Sequence of the first protein:
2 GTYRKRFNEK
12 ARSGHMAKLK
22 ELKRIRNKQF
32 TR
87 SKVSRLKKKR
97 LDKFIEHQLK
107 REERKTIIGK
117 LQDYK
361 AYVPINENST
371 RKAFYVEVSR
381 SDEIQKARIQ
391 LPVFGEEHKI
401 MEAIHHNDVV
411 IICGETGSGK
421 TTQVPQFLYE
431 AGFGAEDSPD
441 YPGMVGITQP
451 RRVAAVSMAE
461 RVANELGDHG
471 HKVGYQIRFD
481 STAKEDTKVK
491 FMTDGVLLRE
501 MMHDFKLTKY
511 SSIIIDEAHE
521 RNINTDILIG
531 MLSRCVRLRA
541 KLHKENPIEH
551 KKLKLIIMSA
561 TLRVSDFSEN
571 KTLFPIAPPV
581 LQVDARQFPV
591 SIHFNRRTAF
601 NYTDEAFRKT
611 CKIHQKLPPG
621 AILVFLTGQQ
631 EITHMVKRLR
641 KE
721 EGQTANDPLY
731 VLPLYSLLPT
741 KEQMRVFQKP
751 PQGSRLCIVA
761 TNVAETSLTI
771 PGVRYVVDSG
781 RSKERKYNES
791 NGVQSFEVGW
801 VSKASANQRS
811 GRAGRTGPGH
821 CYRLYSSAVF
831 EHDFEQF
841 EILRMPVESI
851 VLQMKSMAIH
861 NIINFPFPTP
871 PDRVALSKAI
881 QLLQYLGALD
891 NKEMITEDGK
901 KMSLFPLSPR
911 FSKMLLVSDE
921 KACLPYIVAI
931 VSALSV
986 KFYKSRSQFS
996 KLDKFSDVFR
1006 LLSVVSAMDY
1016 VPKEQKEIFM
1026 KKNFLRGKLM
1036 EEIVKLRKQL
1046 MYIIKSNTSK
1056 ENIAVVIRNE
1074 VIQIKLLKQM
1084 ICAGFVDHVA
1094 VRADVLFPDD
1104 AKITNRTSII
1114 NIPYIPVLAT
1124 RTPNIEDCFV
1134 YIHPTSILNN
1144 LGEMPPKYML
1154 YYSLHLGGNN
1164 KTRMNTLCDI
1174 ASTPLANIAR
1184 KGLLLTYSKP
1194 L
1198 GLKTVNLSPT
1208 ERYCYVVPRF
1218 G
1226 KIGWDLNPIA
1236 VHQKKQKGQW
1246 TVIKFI

Sequence of the second protein:
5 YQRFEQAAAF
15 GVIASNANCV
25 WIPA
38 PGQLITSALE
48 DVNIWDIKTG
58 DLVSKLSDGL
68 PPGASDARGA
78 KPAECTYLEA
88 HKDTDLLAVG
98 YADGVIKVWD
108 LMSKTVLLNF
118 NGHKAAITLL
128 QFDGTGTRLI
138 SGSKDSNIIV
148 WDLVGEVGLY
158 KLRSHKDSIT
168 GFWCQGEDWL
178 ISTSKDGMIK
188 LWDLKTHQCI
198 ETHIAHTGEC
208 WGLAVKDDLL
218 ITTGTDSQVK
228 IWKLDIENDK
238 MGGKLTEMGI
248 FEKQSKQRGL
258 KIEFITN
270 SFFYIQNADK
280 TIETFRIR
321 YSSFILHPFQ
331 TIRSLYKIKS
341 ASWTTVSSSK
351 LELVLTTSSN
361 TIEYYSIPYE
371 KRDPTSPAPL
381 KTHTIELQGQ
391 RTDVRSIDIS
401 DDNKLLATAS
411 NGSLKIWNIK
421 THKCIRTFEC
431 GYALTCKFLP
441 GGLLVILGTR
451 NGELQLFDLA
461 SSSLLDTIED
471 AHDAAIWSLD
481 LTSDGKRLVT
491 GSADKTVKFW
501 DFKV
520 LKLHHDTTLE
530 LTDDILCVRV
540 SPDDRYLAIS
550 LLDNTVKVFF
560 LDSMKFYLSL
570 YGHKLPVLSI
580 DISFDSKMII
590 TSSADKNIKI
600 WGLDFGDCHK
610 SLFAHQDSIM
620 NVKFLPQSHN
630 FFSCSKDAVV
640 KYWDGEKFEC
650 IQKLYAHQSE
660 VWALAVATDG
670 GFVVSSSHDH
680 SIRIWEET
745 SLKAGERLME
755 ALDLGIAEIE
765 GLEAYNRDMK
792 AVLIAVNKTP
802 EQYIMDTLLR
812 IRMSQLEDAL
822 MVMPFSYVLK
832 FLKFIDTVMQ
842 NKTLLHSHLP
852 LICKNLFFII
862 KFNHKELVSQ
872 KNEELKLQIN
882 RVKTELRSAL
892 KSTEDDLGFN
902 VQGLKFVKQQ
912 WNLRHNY

Residue-level contacts at the interface:
Residue P1206 in the first protein is in contact with residue L914 in the second protein (closest heavy-atom distance 4.6 Å).

The following describes two proteins that form a bound complex.